Sequence of protein 1:
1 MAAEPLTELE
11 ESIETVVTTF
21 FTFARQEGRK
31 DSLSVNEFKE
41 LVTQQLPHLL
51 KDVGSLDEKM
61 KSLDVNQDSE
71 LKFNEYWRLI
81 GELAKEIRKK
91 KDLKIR

Sequence of protein 2:
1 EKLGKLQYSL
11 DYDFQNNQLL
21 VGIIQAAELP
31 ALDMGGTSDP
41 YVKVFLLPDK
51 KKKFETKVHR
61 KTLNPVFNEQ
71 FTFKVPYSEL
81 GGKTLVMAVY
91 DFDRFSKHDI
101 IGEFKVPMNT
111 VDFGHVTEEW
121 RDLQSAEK

Residue-level contacts at the interface:
Residue K5 in protein 2 is in contact with residue M1 in protein 1 (closest heavy-atom distance 2.9 Å).
Residue W120 in protein 2 is in contact with residue A2 in protein 1 (closest heavy-atom distance 4.6 Å).
Residue K2 in protein 2 contacts residue T7 in protein 1 (closest heavy-atom distance 3.4 Å).
Residue E28 in protein 2 interacts with residue L6 in protein 1 (closest heavy-atom distance 3.7 Å).
Residue K2 in protein 2 interacts with residue E10 in protein 1 (closest heavy-atom distance 3.8 Å).
Residue K5 in protein 2 is in contact with residue E4 in protein 1 (closest heavy-atom distance 3.0 Å).
Residue W120 in protein 2 is in contact with residue M1 in protein 1 (closest heavy-atom distance 3.6 Å).
Residue E28 in protein 2 is in contact with residue E10 in protein 1 (closest heavy-atom distance 4.9 Å).

These two protein chains interact to form a complex.